Sequence of the second protein:
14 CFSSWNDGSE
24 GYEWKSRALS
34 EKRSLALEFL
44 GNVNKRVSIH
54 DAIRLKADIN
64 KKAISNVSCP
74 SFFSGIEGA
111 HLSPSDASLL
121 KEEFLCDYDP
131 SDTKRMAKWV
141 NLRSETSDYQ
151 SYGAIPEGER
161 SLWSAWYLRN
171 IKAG

Interface contacts:
Residue Y114 in the first protein is in contact with residue P156 in the second protein (closest heavy-atom distance 4.0 Å).
Residue K81 in the first protein contacts residue E157 in the second protein (closest heavy-atom distance 4.9 Å).
Residue K81 in the first protein contacts residue R160 in the second protein (closest heavy-atom distance 4.5 Å).
Residue Y114 in the first protein contacts residue E159 in the second protein (closest heavy-atom distance 3.4 Å).
Residue Y114 in the first protein is in contact with residue W166 in the second protein (closest heavy-atom distance 4.5 Å).
Residue Y114 in the first protein interacts with residue G158 in the second protein (closest heavy-atom distance 4.1 Å).

Sequence of the first protein:
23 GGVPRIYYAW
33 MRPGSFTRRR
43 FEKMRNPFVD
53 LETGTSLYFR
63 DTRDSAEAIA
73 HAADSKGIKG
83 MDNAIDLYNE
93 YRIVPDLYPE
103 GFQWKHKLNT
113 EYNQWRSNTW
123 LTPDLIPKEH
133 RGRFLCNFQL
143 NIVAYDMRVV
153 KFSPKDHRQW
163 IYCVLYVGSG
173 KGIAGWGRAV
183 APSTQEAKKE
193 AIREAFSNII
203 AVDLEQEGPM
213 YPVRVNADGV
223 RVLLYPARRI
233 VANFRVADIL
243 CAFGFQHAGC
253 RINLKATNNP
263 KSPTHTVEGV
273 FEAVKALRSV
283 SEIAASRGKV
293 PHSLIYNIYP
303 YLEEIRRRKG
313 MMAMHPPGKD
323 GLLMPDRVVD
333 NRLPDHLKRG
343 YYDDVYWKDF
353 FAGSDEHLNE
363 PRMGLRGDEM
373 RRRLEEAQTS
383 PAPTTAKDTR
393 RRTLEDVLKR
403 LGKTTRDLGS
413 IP

These two protein chains interact to form a complex.